Sequence of chain B:
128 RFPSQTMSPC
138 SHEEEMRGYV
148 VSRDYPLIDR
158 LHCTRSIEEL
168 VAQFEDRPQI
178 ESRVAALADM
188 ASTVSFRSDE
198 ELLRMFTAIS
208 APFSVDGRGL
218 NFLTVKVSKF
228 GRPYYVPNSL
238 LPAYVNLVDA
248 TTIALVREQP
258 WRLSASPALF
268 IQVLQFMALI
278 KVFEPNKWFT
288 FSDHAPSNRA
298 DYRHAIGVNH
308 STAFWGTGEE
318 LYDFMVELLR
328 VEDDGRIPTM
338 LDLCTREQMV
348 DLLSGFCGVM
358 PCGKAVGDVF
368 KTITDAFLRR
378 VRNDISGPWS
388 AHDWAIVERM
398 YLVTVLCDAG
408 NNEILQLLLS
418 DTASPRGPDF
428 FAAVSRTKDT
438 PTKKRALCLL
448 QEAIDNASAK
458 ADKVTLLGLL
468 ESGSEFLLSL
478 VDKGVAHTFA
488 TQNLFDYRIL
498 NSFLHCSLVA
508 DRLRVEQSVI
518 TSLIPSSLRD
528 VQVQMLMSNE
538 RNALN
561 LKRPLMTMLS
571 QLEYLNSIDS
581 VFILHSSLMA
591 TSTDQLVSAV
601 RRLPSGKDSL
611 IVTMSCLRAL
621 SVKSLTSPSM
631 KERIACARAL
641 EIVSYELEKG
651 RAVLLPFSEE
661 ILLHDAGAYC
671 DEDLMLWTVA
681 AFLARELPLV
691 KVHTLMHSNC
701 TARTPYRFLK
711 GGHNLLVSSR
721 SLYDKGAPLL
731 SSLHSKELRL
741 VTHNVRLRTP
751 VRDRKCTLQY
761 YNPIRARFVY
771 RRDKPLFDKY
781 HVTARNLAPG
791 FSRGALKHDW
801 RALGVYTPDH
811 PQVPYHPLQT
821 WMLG

Sequence of chain A:
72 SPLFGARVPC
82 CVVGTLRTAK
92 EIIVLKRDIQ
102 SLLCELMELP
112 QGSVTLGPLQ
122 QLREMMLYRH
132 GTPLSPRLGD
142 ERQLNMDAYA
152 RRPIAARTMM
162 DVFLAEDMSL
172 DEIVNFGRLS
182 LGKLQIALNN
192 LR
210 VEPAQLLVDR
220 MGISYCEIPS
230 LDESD

This data describes a binding interaction between two proteins.

Residue-level contacts at the interface:
Residue V147 in chain B is in contact with residue D148 in chain A (closest heavy-atom distance 3.2 Å).
Residue H810 in chain B contacts residue A151 in chain A (closest heavy-atom distance 3.8 Å).
Residue Q132 in chain B interacts with residue L145 in chain A (closest heavy-atom distance 3.7 Å).
Residue T783 in chain B interacts with residue E125 in chain A (closest heavy-atom distance 3.2 Å).
Residue T807 in chain B interacts with residue A151 in chain A (closest heavy-atom distance 3.5 Å).
Residue H810 in chain B interacts with residue R152 in chain A (closest heavy-atom distance 3.0 Å).
Residue M134 in chain B is in contact with residue N146 in chain A (closest heavy-atom distance 3.0 Å).
Residue Y152 in chain B interacts with residue R143 in chain A (closest heavy-atom distance 2.7 Å).
Residue M134 in chain B contacts residue R153 in chain A (closest heavy-atom distance 3.1 Å).
Residue P811 in chain B interacts with residue R152 in chain A (closest heavy-atom distance 3.0 Å).
Residue Y770 in chain B interacts with residue M127 in chain A (closest heavy-atom distance 3.3 Å).
Residue L803 in chain B is in contact with residue Y150 in chain A (closest heavy-atom distance 3.4 Å).
Residue Q812 in chain B interacts with residue A151 in chain A (closest heavy-atom distance 3.5 Å).
Residue T133 in chain B is in contact with residue C225 in chain A (closest heavy-atom distance 2.8 Å).
Residue V148 in chain B contacts residue M147 in chain A (closest heavy-atom distance 3.1 Å).
Residue Y770 in chain B contacts residue L128 in chain A (closest heavy-atom distance 3.5 Å).
Residue Y806 in chain B is in contact with residue Y150 in chain A (closest heavy-atom distance 3.6 Å).
Residue Q132 in chain B interacts with residue G140 in chain A (closest heavy-atom distance 3.4 Å).
Residue D809 in chain B contacts residue H131 in chain A (closest heavy-atom distance 3.5 Å).
Residue H810 in chain B is in contact with residue Y129 in chain A (closest heavy-atom distance 3.2 Å).
Residue M134 in chain B interacts with residue G140 in chain A (closest heavy-atom distance 3.4 Å).
Residue S131 in chain B interacts with residue I227 in chain A (closest heavy-atom distance 3.1 Å).
Residue Q132 in chain B contacts residue C225 in chain A (closest heavy-atom distance 3.5 Å).
Residue P130 in chain B interacts with residue L182 in chain A (closest heavy-atom distance 3.7 Å).
Residue A784 in chain B interacts with residue M127 in chain A (closest heavy-atom distance 3.5 Å).
Residue E142 in chain B is in contact with residue R153 in chain A (closest heavy-atom distance 3.7 Å).
Residue A802 in chain B contacts residue Y150 in chain A (closest heavy-atom distance 3.6 Å).
Residue Q812 in chain B contacts residue R152 in chain A (closest heavy-atom distance 3.0 Å).
Residue M134 in chain B is in contact with residue Q186 in chain A (closest heavy-atom distance 2.6 Å).
Residue M143 in chain B is in contact with residue A151 in chain A (closest heavy-atom distance 3.6 Å).
Residue F129 in chain B is in contact with residue R179 in chain A (closest heavy-atom distance 3.2 Å).
Residue Q132 in chain B contacts residue D141 in chain A (closest heavy-atom distance 3.3 Å).
Residue V805 in chain B contacts residue Y150 in chain A (closest heavy-atom distance 3.6 Å).
Residue Q812 in chain B interacts with residue Y150 in chain A (closest heavy-atom distance 3.7 Å).
Residue Q132 in chain B contacts residue E142 in chain A (closest heavy-atom distance 3.4 Å).
Residue V148 in chain B interacts with residue D148 in chain A (closest heavy-atom distance 2.8 Å).
Residue S135 in chain B contacts residue R153 in chain A (closest heavy-atom distance 2.6 Å).
Residue P808 in chain B contacts residue R143 in chain A (closest heavy-atom distance 3.4 Å).
Residue M143 in chain B contacts residue Y150 in chain A (closest heavy-atom distance 3.0 Å).
Residue T133 in chain B interacts with residue Q186 in chain A (closest heavy-atom distance 2.5 Å).
Residue P811 in chain B contacts residue Y129 in chain A (closest heavy-atom distance 3.8 Å).
Residue P808 in chain B is in contact with residue R152 in chain A (closest heavy-atom distance 2.7 Å).
Residue P811 in chain B contacts residue L139 in chain A (closest heavy-atom distance 3.4 Å).
Residue S131 in chain B interacts with residue E142 in chain A (closest heavy-atom distance 3.7 Å).
Residue T807 in chain B contacts residue Y150 in chain A (closest heavy-atom distance 2.9 Å).
Residue M143 in chain B is in contact with residue A149 in chain A (closest heavy-atom distance 3.6 Å).
Residue L787 in chain B contacts residue M127 in chain A (closest heavy-atom distance 3.6 Å).
Residue S131 in chain B interacts with residue E226 in chain A (closest heavy-atom distance 3.7 Å).
Residue S135 in chain B is in contact with residue G140 in chain A (closest heavy-atom distance 3.1 Å).
Residue L158 in chain B is in contact with residue Y150 in chain A (closest heavy-atom distance 3.8 Å).
Residue Y146 in chain B is in contact with residue D148 in chain A (closest heavy-atom distance 3.3 Å).
Residue F129 in chain B contacts residue Q144 in chain A (closest heavy-atom distance 2.8 Å).
Residue Q132 in chain B is in contact with residue L139 in chain A (closest heavy-atom distance 2.7 Å).
Residue Y806 in chain B interacts with residue R143 in chain A (closest heavy-atom distance 3.7 Å).
Residue M134 in chain B is in contact with residue L145 in chain A (closest heavy-atom distance 3.6 Å).
Residue Q132 in chain B interacts with residue Y224 in chain A (closest heavy-atom distance 3.5 Å).
Residue R771 in chain B interacts with residue M127 in chain A (closest heavy-atom distance 3.4 Å).
Residue D809 in chain B contacts residue Y129 in chain A (closest heavy-atom distance 3.5 Å).
Residue P130 in chain B interacts with residue L145 in chain A (closest heavy-atom distance 3.8 Å).
Residue T133 in chain B is in contact with residue G140 in chain A (closest heavy-atom distance 3.2 Å).